Sequence of protein 1:
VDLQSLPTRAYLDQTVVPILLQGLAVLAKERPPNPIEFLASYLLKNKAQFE

The following describes two proteins that form a bound complex.

Contacts between the two chains:
Residue R323 in protein 2 interacts with residue Q54 in protein 1 (closest heavy-atom distance 3.5 Å).
Residue G325 in protein 2 contacts residue E101 in protein 1 (closest heavy-atom distance 3.3 Å).
Residue K493 in protein 2 is in contact with residue A98 in protein 1 (closest heavy-atom distance 3.8 Å).
Residue R286 in protein 2 is in contact with residue T65 in protein 1 (closest heavy-atom distance 3.4 Å).
Residue R323 in protein 2 is in contact with residue L53 in protein 1 (closest heavy-atom distance 3.4 Å).
Residue Y468 in protein 2 is in contact with residue S55 in protein 1 (closest heavy-atom distance 3.9 Å).
Residue E403 in protein 2 is in contact with residue Q54 in protein 1 (closest heavy-atom distance 3.5 Å).
Residue E510 in protein 2 is in contact with residue L71 in protein 1 (closest heavy-atom distance 3.3 Å).
Residue E253 in protein 2 interacts with residue R59 in protein 1 (closest heavy-atom distance 3.4 Å).
Residue K493 in protein 2 is in contact with residue Q99 in protein 1 (closest heavy-atom distance 3.3 Å).
Residue L517 in protein 2 interacts with residue L62 in protein 1 (closest heavy-atom distance 4.2 Å).
Residue V467 in protein 2 interacts with residue P57 in protein 1 (closest heavy-atom distance 3.8 Å).
Residue P486 in protein 2 contacts residue Q99 in protein 1 (closest heavy-atom distance 3.8 Å).
Residue R498 in protein 2 is in contact with residue V67 in protein 1 (closest heavy-atom distance 4.0 Å).
Residue Y284 in protein 2 interacts with residue V67 in protein 1 (closest heavy-atom distance 3.3 Å).
Residue H320 in protein 2 contacts residue L56 in protein 1 (closest heavy-atom distance 3.8 Å).
Residue T402 in protein 2 interacts with residue S55 in protein 1 (closest heavy-atom distance 3.0 Å).
Residue L517 in protein 2 interacts with residue D63 in protein 1 (closest heavy-atom distance 4.0 Å).
Residue H320 in protein 2 interacts with residue Q64 in protein 1 (closest heavy-atom distance 3.4 Å).
Residue W327 in protein 2 is in contact with residue V51 in protein 1 (closest heavy-atom distance 4.2 Å).
Residue R286 in protein 2 contacts residue E101 in protein 1 (closest heavy-atom distance 3.9 Å).
Residue A326 in protein 2 interacts with residue E101 in protein 1 (closest heavy-atom distance 2.5 Å).
Residue E285 in protein 2 is in contact with residue F100 in protein 1 (closest heavy-atom distance 3.1 Å).
Residue V322 in protein 2 interacts with residue S55 in protein 1 (closest heavy-atom distance 3.3 Å).
Residue G321 in protein 2 contacts residue S55 in protein 1 (closest heavy-atom distance 3.9 Å).
Residue V467 in protein 2 interacts with residue S55 in protein 1 (closest heavy-atom distance 3.6 Å).
Residue V287 in protein 2 interacts with residue Q64 in protein 1 (closest heavy-atom distance 3.3 Å).
Residue S319 in protein 2 is in contact with residue Q64 in protein 1 (closest heavy-atom distance 3.8 Å).
Residue W327 in protein 2 interacts with residue E101 in protein 1 (closest heavy-atom distance 3.4 Å).
Residue D494 in protein 2 contacts residue Q99 in protein 1 (closest heavy-atom distance 3.3 Å).
Residue R323 in protein 2 interacts with residue S55 in protein 1 (closest heavy-atom distance 3.3 Å).
Residue Y284 in protein 2 is in contact with residue Q64 in protein 1 (closest heavy-atom distance 3.0 Å).
Residue T402 in protein 2 is in contact with residue Q54 in protein 1 (closest heavy-atom distance 4.0 Å).
Residue L517 in protein 2 interacts with residue R59 in protein 1 (closest heavy-atom distance 3.7 Å).
Residue D494 in protein 2 contacts residue F100 in protein 1 (closest heavy-atom distance 3.1 Å).
Residue V322 in protein 2 is in contact with residue L56 in protein 1 (closest heavy-atom distance 3.6 Å).
Residue V509 in protein 2 interacts with residue A75 in protein 1 (closest heavy-atom distance 3.7 Å).
Residue G321 in protein 2 is in contact with residue L56 in protein 1 (closest heavy-atom distance 3.3 Å).
Residue L495 in protein 2 contacts residue P68 in protein 1 (closest heavy-atom distance 3.8 Å).
Residue E521 in protein 2 interacts with residue R59 in protein 1 (closest heavy-atom distance 3.3 Å).
Residue R323 in protein 2 is in contact with residue L56 in protein 1 (closest heavy-atom distance 3.2 Å).
Residue K406 in protein 2 contacts residue P57 in protein 1 (closest heavy-atom distance 4.1 Å).
Residue R286 in protein 2 is in contact with residue Q64 in protein 1 (closest heavy-atom distance 2.6 Å).
Residue T404 in protein 2 is in contact with residue Q54 in protein 1 (closest heavy-atom distance 3.1 Å).
Residue E285 in protein 2 interacts with residue V67 in protein 1 (closest heavy-atom distance 3.9 Å).
Residue V509 in protein 2 contacts residue K79 in protein 1 (closest heavy-atom distance 3.5 Å).
Residue L513 in protein 2 contacts residue L74 in protein 1 (closest heavy-atom distance 3.6 Å).
Residue Y518 in protein 2 contacts residue R59 in protein 1 (closest heavy-atom distance 4.1 Å).
Residue R286 in protein 2 is in contact with residue F100 in protein 1 (closest heavy-atom distance 3.1 Å).
Residue R498 in protein 2 is in contact with residue L71 in protein 1 (closest heavy-atom distance 3.4 Å).
Residue K324 in protein 2 interacts with residue V51 in protein 1 (closest heavy-atom distance 3.2 Å).
Residue R323 in protein 2 contacts residue V51 in protein 1 (closest heavy-atom distance 3.0 Å).
Residue L283 in protein 2 is in contact with residue Q64 in protein 1 (closest heavy-atom distance 3.5 Å).
Residue E285 in protein 2 contacts residue Q64 in protein 1 (closest heavy-atom distance 2.8 Å).
Residue W505 in protein 2 interacts with residue E80 in protein 1 (closest heavy-atom distance 3.4 Å).
Residue W505 in protein 2 is in contact with residue A75 in protein 1 (closest heavy-atom distance 4.0 Å).
Residue H320 in protein 2 interacts with residue T65 in protein 1 (closest heavy-atom distance 3.6 Å).
Residue T404 in protein 2 is in contact with residue S55 in protein 1 (closest heavy-atom distance 3.2 Å).
Residue Y284 in protein 2 interacts with residue D63 in protein 1 (closest heavy-atom distance 2.9 Å).
Residue K406 in protein 2 interacts with residue Q54 in protein 1 (closest heavy-atom distance 3.2 Å).

Sequence of protein 2:
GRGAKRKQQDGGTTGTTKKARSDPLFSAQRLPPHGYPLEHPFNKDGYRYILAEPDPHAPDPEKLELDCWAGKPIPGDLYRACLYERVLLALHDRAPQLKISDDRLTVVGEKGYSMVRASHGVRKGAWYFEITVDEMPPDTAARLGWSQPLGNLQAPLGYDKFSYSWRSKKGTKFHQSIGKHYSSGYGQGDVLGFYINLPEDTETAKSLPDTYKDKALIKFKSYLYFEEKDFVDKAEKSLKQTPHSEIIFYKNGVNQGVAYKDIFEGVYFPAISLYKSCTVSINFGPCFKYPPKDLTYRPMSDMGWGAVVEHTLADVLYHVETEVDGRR